Interface contacts:
Residue S232 in protein 1 contacts residue I169 in protein 2 (closest heavy-atom distance 2.9 Å).
Residue S232 in protein 1 interacts with residue F170 in protein 2 (closest heavy-atom distance 4.5 Å).
Residue I229 in protein 1 contacts residue F170 in protein 2 (closest heavy-atom distance 4.8 Å).

These two protein chains interact to form a complex.

Sequence of protein 1:
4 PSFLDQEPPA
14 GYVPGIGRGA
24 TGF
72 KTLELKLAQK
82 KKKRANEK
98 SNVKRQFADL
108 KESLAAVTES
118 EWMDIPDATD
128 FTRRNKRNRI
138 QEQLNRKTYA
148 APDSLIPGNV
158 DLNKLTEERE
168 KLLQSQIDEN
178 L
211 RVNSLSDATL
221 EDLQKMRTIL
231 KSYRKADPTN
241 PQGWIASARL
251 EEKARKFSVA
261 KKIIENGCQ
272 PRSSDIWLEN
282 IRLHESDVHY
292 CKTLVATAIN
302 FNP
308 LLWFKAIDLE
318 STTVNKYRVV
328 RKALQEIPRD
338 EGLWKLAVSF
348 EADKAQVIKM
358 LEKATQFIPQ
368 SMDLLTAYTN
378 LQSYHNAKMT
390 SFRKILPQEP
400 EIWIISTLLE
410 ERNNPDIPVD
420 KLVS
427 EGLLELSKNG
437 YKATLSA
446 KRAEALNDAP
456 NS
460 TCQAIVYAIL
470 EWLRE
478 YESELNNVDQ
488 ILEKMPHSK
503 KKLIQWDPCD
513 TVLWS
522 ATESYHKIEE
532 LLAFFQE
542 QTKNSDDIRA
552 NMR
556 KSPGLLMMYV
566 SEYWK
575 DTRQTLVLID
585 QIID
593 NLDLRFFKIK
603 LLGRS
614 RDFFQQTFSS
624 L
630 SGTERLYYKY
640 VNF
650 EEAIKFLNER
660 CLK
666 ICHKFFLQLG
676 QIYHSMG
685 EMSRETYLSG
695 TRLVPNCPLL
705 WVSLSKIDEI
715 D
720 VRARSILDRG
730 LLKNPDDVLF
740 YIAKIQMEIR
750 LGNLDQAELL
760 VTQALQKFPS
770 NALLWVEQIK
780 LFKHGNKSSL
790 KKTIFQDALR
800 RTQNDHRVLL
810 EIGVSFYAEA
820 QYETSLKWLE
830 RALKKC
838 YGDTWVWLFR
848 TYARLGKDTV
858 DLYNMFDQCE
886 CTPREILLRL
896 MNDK

Sequence of protein 2:
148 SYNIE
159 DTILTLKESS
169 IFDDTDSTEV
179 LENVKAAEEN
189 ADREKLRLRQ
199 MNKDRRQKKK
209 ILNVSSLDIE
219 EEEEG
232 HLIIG